These two protein chains interact to form a complex.

Sequence of the second protein:
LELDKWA

Residue-level contacts at the interface:
Residue Q27 in the first protein is in contact with residue L3 in the second protein (closest heavy-atom distance 4.4 Å).
Residue F93 in the first protein interacts with residue D6 in the second protein (closest heavy-atom distance 4.3 Å).
Residue H92 in the first protein is in contact with residue D6 in the second protein (closest heavy-atom distance 2.8 Å).
Residue L2 in the first protein contacts residue L3 in the second protein (closest heavy-atom distance 4.6 Å).
Residue Y94 in the first protein is in contact with residue D6 in the second protein (closest heavy-atom distance 2.9 Å).
Residue F93 in the first protein is in contact with residue L3 in the second protein (closest heavy-atom distance 3.4 Å).
Residue F93 in the first protein interacts with residue L5 in the second protein (closest heavy-atom distance 3.0 Å).
Residue H92 in the first protein contacts residue L5 in the second protein (closest heavy-atom distance 3.6 Å).
Residue H96 in the first protein is in contact with residue D6 in the second protein (closest heavy-atom distance 3.9 Å).
Residue F93 in the first protein contacts residue E4 in the second protein (closest heavy-atom distance 3.2 Å).
Residue Y94 in the first protein interacts with residue L3 in the second protein (closest heavy-atom distance 4.0 Å).
Residue Y94 in the first protein contacts residue K7 in the second protein (closest heavy-atom distance 4.1 Å).
Residue Y94 in the first protein is in contact with residue E4 in the second protein (closest heavy-atom distance 2.9 Å).
Residue H92 in the first protein interacts with residue A9 in the second protein (closest heavy-atom distance 3.1 Å).
Residue A1 in the first protein contacts residue L3 in the second protein (closest heavy-atom distance 4.2 Å).
Residue Y94 in the first protein is in contact with residue L5 in the second protein (closest heavy-atom distance 3.0 Å).
Residue H92 in the first protein interacts with residue E4 in the second protein (closest heavy-atom distance 4.4 Å).
Residue L91 in the first protein is in contact with residue D6 in the second protein (closest heavy-atom distance 2.7 Å).

Sequence of the first protein:
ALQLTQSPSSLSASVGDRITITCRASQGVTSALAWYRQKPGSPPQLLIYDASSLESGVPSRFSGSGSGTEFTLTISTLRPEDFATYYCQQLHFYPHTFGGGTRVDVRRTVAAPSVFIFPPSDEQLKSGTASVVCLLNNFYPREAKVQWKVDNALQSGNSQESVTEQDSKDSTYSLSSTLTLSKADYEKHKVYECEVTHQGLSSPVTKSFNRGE